Sequence of the first protein:
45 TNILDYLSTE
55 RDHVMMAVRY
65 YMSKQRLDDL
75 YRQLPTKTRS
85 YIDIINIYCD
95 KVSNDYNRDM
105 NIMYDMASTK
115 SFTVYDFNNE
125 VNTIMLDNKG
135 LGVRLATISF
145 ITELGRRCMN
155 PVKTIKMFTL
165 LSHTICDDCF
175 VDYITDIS

Sequence of the second protein:
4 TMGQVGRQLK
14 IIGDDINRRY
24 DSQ

The following describes two proteins that form a bound complex.

Contacts between the two chains:
Residue G136 in the first protein is in contact with residue N20 in the second protein (closest heavy-atom distance 2.8 Å).
Residue F121 in the first protein contacts residue V8 in the second protein (closest heavy-atom distance 4.3 Å).
Residue M104 in the first protein contacts residue I15 in the second protein (closest heavy-atom distance 4.9 Å).
Residue M110 in the first protein interacts with residue V8 in the second protein (closest heavy-atom distance 3.8 Å).
Residue I106 in the first protein is in contact with residue Q11 in the second protein (closest heavy-atom distance 4.7 Å).
Residue N132 in the first protein interacts with residue D17 in the second protein (closest heavy-atom distance 4.3 Å).
Residue G134 in the first protein contacts residue N20 in the second protein (closest heavy-atom distance 3.9 Å).
Residue V137 in the first protein contacts residue L12 in the second protein (closest heavy-atom distance 4.0 Å).
Residue A111 in the first protein is in contact with residue V8 in the second protein (closest heavy-atom distance 4.4 Å).
Residue D99 in the first protein interacts with residue R22 in the second protein (closest heavy-atom distance 2.6 Å).
Residue A140 in the first protein interacts with residue G16 in the second protein (closest heavy-atom distance 4.4 Å).
Residue Y100 in the first protein contacts residue I19 in the second protein (closest heavy-atom distance 3.5 Å).
Residue Y100 in the first protein is in contact with residue D18 in the second protein (closest heavy-atom distance 2.8 Å).
Residue M107 in the first protein interacts with residue Q11 in the second protein (closest heavy-atom distance 3.7 Å).
Residue A140 in the first protein contacts residue I19 in the second protein (closest heavy-atom distance 4.1 Å).
Residue L139 in the first protein contacts residue I19 in the second protein (closest heavy-atom distance 4.5 Å).
Residue D99 in the first protein is in contact with residue Y23 in the second protein (closest heavy-atom distance 4.6 Å).
Residue V96 in the first protein is in contact with residue Y23 in the second protein (closest heavy-atom distance 4.5 Å).
Residue M107 in the first protein is in contact with residue V8 in the second protein (closest heavy-atom distance 3.1 Å).
Residue Y100 in the first protein interacts with residue R22 in the second protein (closest heavy-atom distance 3.0 Å).
Residue F144 in the first protein interacts with residue L12 in the second protein (closest heavy-atom distance 4.2 Å).
Residue F121 in the first protein is in contact with residue M5 in the second protein (closest heavy-atom distance 3.1 Å).
Residue E124 in the first protein is in contact with residue M5 in the second protein (closest heavy-atom distance 3.5 Å).
Residue M107 in the first protein interacts with residue L12 in the second protein (closest heavy-atom distance 3.5 Å).
Residue K114 in the first protein is in contact with residue V8 in the second protein (closest heavy-atom distance 4.6 Å).
Residue D103 in the first protein is in contact with residue Q11 in the second protein (closest heavy-atom distance 3.9 Å).
Residue K114 in the first protein interacts with residue M5 in the second protein (closest heavy-atom distance 3.5 Å).
Residue V137 in the first protein interacts with residue G16 in the second protein (closest heavy-atom distance 3.4 Å).
Residue D103 in the first protein interacts with residue I15 in the second protein (closest heavy-atom distance 3.7 Å).
Residue L135 in the first protein interacts with residue N20 in the second protein (closest heavy-atom distance 3.5 Å).
Residue M110 in the first protein contacts residue Q11 in the second protein (closest heavy-atom distance 4.5 Å).
Residue V96 in the first protein contacts residue I19 in the second protein (closest heavy-atom distance 3.5 Å).
Residue I128 in the first protein interacts with residue G9 in the second protein (closest heavy-atom distance 4.4 Å).
Residue G136 in the first protein contacts residue G16 in the second protein (closest heavy-atom distance 3.3 Å).
Residue I128 in the first protein contacts residue K13 in the second protein (closest heavy-atom distance 4.9 Å).
Residue T141 in the first protein interacts with residue L12 in the second protein (closest heavy-atom distance 3.8 Å).
Residue G136 in the first protein contacts residue I19 in the second protein (closest heavy-atom distance 3.6 Å).
Residue V137 in the first protein is in contact with residue N20 in the second protein (closest heavy-atom distance 4.8 Å).
Residue A140 in the first protein contacts residue L12 in the second protein (closest heavy-atom distance 3.5 Å).
Residue D120 in the first protein is in contact with residue M5 in the second protein (closest heavy-atom distance 4.4 Å).
Residue V137 in the first protein interacts with residue K13 in the second protein (closest heavy-atom distance 3.9 Å).
Residue E124 in the first protein contacts residue G6 in the second protein (closest heavy-atom distance 3.2 Å).
Residue M107 in the first protein contacts residue I15 in the second protein (closest heavy-atom distance 3.5 Å).
Residue K114 in the first protein interacts with residue T4 in the second protein (closest heavy-atom distance 2.2 Å).
Residue A140 in the first protein interacts with residue I15 in the second protein (closest heavy-atom distance 3.8 Å).
Residue Y100 in the first protein interacts with residue I15 in the second protein (closest heavy-atom distance 3.8 Å).
Residue F121 in the first protein is in contact with residue L12 in the second protein (closest heavy-atom distance 4.2 Å).
Residue K114 in the first protein is in contact with residue Q7 in the second protein (closest heavy-atom distance 4.6 Å).
Residue M110 in the first protein interacts with residue Q7 in the second protein (closest heavy-atom distance 3.3 Å).
Residue N132 in the first protein interacts with residue N20 in the second protein (closest heavy-atom distance 5.0 Å).
Residue N132 in the first protein interacts with residue K13 in the second protein (closest heavy-atom distance 4.1 Å).
Residue E124 in the first protein is in contact with residue G9 in the second protein (closest heavy-atom distance 4.4 Å).
Residue F116 in the first protein interacts with residue M5 in the second protein (closest heavy-atom distance 3.4 Å).
Residue F144 in the first protein interacts with residue V8 in the second protein (closest heavy-atom distance 4.0 Å).